Contacts between the two chains:
Residue T227 in the second protein interacts with residue Y300 in the first protein (closest heavy-atom distance 1.8 Å).
Residue D75 in the second protein interacts with residue E167 in the first protein (closest heavy-atom distance 3.1 Å).
Residue K41 in the second protein is in contact with residue F169 in the first protein (closest heavy-atom distance 3.0 Å).
Residue D219 in the second protein contacts residue K275 in the first protein (closest heavy-atom distance 1.9 Å).
Residue I226 in the second protein contacts residue N303 in the first protein (closest heavy-atom distance 2.0 Å).
Residue T79 in the second protein contacts residue N191 in the first protein (closest heavy-atom distance 2.4 Å).
Residue S76 in the second protein interacts with residue F169 in the first protein (closest heavy-atom distance 2.3 Å).
Residue D219 in the second protein contacts residue D277 in the first protein (closest heavy-atom distance 2.8 Å).
Residue D47 in the second protein contacts residue A322 in the first protein (closest heavy-atom distance 2.0 Å).
Residue T218 in the second protein interacts with residue K275 in the first protein (closest heavy-atom distance 0.9 Å).
Residue S76 in the second protein contacts residue F163 in the first protein (closest heavy-atom distance 2.7 Å).
Residue T227 in the second protein interacts with residue T299 in the first protein (closest heavy-atom distance 1.9 Å).
Residue Y49 in the second protein is in contact with residue K320 in the first protein (closest heavy-atom distance 0.7 Å).
Residue T227 in the second protein is in contact with residue P301 in the first protein (closest heavy-atom distance 0.7 Å).
Residue D47 in the second protein is in contact with residue Y319 in the first protein (closest heavy-atom distance 1.9 Å).
Residue D47 in the second protein is in contact with residue V321 in the first protein (closest heavy-atom distance 2.5 Å).
Residue K41 in the second protein is in contact with residue K170 in the first protein (closest heavy-atom distance 3.0 Å).
Residue T79 in the second protein interacts with residue K170 in the first protein (closest heavy-atom distance 1.4 Å).
Residue S80 in the second protein interacts with residue K170 in the first protein (closest heavy-atom distance 1.6 Å).
Residue G48 in the second protein contacts residue K320 in the first protein (closest heavy-atom distance 1.0 Å).
Residue E46 in the second protein interacts with residue V321 in the first protein (closest heavy-atom distance 2.7 Å).
Residue N224 in the second protein interacts with residue D277 in the first protein (closest heavy-atom distance 2.4 Å).
Residue I50 in the second protein interacts with residue K320 in the first protein (closest heavy-atom distance 1.9 Å).
Residue T79 in the second protein is in contact with residue C192 in the first protein (closest heavy-atom distance 2.2 Å).
Residue L225 in the second protein contacts residue P301 in the first protein (closest heavy-atom distance 2.8 Å).
Residue D47 in the second protein contacts residue K320 in the first protein (closest heavy-atom distance 1.7 Å).
Residue Y49 in the second protein is in contact with residue V321 in the first protein (closest heavy-atom distance 1.8 Å).
Residue L225 in the second protein is in contact with residue Y300 in the first protein (closest heavy-atom distance 2.2 Å).
Residue G48 in the second protein contacts residue G317 in the first protein (closest heavy-atom distance 2.3 Å).
Residue G48 in the second protein contacts residue V321 in the first protein (closest heavy-atom distance 0.6 Å).
Residue Y49 in the second protein interacts with residue V323 in the first protein (closest heavy-atom distance 2.5 Å).
Residue E78 in the second protein interacts with residue E167 in the first protein (closest heavy-atom distance 3.0 Å).
Residue Q71 in the second protein interacts with residue N168 in the first protein (closest heavy-atom distance 0.7 Å).
Residue G48 in the second protein contacts residue A324 in the first protein (closest heavy-atom distance 2.8 Å).
Residue K81 in the second protein is in contact with residue K170 in the first protein (closest heavy-atom distance 2.2 Å).
Residue G72 in the second protein interacts with residue Q166 in the first protein (closest heavy-atom distance 3.0 Å).
Residue E78 in the second protein interacts with residue K170 in the first protein (closest heavy-atom distance 1.6 Å).
Residue E46 in the second protein contacts residue A324 in the first protein (closest heavy-atom distance 1.8 Å).
Residue G72 in the second protein is in contact with residue N168 in the first protein (closest heavy-atom distance 2.4 Å).
Residue V73 in the second protein interacts with residue Q166 in the first protein (closest heavy-atom distance 3.1 Å).
Residue I226 in the second protein interacts with residue P301 in the first protein (closest heavy-atom distance 0.3 Å).
Residue I226 in the second protein is in contact with residue N302 in the first protein (closest heavy-atom distance 1.3 Å).
Residue D47 in the second protein is in contact with residue V323 in the first protein (closest heavy-atom distance 0.8 Å).
Residue E46 in the second protein is in contact with residue V323 in the first protein (closest heavy-atom distance 2.7 Å).
Residue T218 in the second protein contacts residue D277 in the first protein (closest heavy-atom distance 2.0 Å).
Residue G48 in the second protein contacts residue V323 in the first protein (closest heavy-atom distance 2.8 Å).
Residue E46 in the second protein interacts with residue K320 in the first protein (closest heavy-atom distance 2.1 Å).
Residue E78 in the second protein is in contact with residue F169 in the first protein (closest heavy-atom distance 1.4 Å).
Residue D47 in the second protein interacts with residue A324 in the first protein (closest heavy-atom distance 1.0 Å).
Residue N228 in the second protein interacts with residue P301 in the first protein (closest heavy-atom distance 3.0 Å).
Residue G72 in the second protein interacts with residue E167 in the first protein (closest heavy-atom distance 2.3 Å).
Residue G48 in the second protein contacts residue A322 in the first protein (closest heavy-atom distance 1.9 Å).
Residue D47 in the second protein is in contact with residue K325 in the first protein (closest heavy-atom distance 2.8 Å).
Residue N221 in the second protein contacts residue D277 in the first protein (closest heavy-atom distance 2.2 Å).
Residue T227 in the second protein contacts residue K298 in the first protein (closest heavy-atom distance 2.8 Å).
Residue D47 in the second protein interacts with residue Y326 in the first protein (closest heavy-atom distance 2.0 Å).
Residue T79 in the second protein is in contact with residue F169 in the first protein (closest heavy-atom distance 2.2 Å).
Residue Y49 in the second protein is in contact with residue F163 in the first protein (closest heavy-atom distance 2.2 Å).
Residue L220 in the second protein interacts with residue D277 in the first protein (closest heavy-atom distance 3.1 Å).
Residue D47 in the second protein interacts with residue V9 in the first protein (closest heavy-atom distance 2.9 Å).

These two protein chains interact to form a complex.

Sequence of the first protein:
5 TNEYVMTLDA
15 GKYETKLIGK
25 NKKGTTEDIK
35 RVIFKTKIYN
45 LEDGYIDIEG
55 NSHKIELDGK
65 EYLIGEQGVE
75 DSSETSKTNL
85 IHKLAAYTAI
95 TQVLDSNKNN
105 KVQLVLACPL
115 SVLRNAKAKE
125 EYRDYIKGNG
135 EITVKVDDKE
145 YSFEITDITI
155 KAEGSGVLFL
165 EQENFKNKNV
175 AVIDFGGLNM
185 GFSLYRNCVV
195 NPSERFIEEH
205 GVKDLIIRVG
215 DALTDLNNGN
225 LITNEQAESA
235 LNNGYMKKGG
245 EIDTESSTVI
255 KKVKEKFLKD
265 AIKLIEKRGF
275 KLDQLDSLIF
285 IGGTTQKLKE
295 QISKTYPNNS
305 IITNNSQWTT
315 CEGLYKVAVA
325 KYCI

Sequence of the second protein:
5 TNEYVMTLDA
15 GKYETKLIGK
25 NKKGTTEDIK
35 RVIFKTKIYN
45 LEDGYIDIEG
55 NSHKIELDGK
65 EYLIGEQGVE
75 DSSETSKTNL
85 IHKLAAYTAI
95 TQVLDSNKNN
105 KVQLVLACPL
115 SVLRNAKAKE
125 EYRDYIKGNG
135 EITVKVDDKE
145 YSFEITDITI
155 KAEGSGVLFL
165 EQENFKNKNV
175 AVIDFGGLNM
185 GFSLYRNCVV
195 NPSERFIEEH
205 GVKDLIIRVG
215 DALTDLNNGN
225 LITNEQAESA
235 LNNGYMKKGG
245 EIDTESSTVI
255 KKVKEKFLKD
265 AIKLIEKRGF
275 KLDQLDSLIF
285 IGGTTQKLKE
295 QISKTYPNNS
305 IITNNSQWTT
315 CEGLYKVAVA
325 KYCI